Interface contacts:
Residue L268 in chain A is in contact with residue L5 in chain B (closest heavy-atom distance 4.0 Å).
Residue R187 in chain A is in contact with residue G11 in chain B (closest heavy-atom distance 3.4 Å).
Residue L398 in chain A contacts residue L5 in chain B (closest heavy-atom distance 4.1 Å).
Residue F188 in chain A is in contact with residue L5 in chain B (closest heavy-atom distance 3.7 Å).
Residue L268 in chain A interacts with residue L7 in chain B (closest heavy-atom distance 3.8 Å).
Residue L399 in chain A is in contact with residue L5 in chain B (closest heavy-atom distance 4.2 Å).
Residue T185 in chain A interacts with residue L5 in chain B (closest heavy-atom distance 3.8 Å).
Residue R187 in chain A interacts with residue L5 in chain B (closest heavy-atom distance 2.8 Å).
Residue P263 in chain A interacts with residue L7 in chain B (closest heavy-atom distance 4.1 Å).
Residue L190 in chain A contacts residue L5 in chain B (closest heavy-atom distance 3.7 Å).
Residue P366 in chain A contacts residue L5 in chain B (closest heavy-atom distance 3.9 Å).
Residue F265 in chain A contacts residue L7 in chain B (closest heavy-atom distance 4.6 Å).
Residue R189 in chain A contacts residue L5 in chain B (closest heavy-atom distance 3.5 Å).
Residue M400 in chain A contacts residue L5 in chain B (closest heavy-atom distance 3.5 Å).
Residue T185 in chain A contacts residue L7 in chain B (closest heavy-atom distance 3.8 Å).
Residue R187 in chain A interacts with residue L7 in chain B (closest heavy-atom distance 3.8 Å).

This data describes a binding interaction between two proteins.

Sequence of chain A:
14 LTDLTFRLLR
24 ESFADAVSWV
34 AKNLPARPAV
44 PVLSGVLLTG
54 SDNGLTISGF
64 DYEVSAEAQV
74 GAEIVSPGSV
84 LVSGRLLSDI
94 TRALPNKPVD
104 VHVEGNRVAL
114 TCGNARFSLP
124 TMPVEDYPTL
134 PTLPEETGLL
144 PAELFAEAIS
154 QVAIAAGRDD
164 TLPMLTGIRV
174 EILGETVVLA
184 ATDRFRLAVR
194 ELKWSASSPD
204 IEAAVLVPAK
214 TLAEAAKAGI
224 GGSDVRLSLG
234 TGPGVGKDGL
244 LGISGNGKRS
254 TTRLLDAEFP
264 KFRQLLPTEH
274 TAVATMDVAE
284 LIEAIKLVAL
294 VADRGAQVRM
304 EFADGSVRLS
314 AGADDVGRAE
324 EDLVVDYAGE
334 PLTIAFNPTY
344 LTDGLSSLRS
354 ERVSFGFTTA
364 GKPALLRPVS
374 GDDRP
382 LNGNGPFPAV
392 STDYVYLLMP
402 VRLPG

Sequence of chain B:
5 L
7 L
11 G